Contacts between the two chains:
Residue R62 in the second protein contacts residue V5 in the first protein (closest heavy-atom distance 3.8 Å).

These two protein chains interact to form a complex.

Sequence of the second protein:
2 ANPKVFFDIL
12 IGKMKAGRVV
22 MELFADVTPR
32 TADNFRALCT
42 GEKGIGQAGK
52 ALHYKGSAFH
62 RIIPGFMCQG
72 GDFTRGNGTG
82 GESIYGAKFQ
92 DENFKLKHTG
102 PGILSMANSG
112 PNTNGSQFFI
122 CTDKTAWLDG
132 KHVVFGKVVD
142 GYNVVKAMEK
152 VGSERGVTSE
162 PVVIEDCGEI

Sequence of the first protein:
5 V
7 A